The following describes two proteins that form a bound complex.

Sequence of the first protein:
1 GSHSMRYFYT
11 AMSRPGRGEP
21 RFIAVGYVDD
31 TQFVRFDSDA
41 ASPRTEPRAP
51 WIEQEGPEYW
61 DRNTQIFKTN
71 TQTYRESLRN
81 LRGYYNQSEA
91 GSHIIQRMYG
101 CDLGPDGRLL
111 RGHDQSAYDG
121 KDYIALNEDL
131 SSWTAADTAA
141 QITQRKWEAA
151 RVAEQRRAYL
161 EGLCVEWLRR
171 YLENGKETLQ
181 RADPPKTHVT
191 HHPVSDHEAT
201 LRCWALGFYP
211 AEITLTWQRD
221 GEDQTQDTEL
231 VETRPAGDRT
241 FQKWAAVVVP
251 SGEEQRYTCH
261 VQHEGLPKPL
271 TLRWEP

Residue-level contacts at the interface:
Residue K146 in the first protein is in contact with residue A12 in the second protein (closest heavy-atom distance 3.4 Å).
Residue R156 in the first protein is in contact with residue E3 in the second protein (closest heavy-atom distance 3.5 Å).
Residue N80 in the first protein interacts with residue Y13 in the second protein (closest heavy-atom distance 2.9 Å).
Residue L81 in the first protein interacts with residue Y13 in the second protein (closest heavy-atom distance 3.5 Å).
Residue I66 in the first protein interacts with residue E3 in the second protein (closest heavy-atom distance 3.5 Å).
Residue I66 in the first protein interacts with residue P4 in the second protein (closest heavy-atom distance 3.9 Å).
Residue Q155 in the first protein contacts residue E3 in the second protein (closest heavy-atom distance 4.2 Å).
Residue Y159 in the first protein is in contact with residue E3 in the second protein (closest heavy-atom distance 3.6 Å).
Residue Q96 in the first protein contacts residue Y13 in the second protein (closest heavy-atom distance 4.4 Å).
Residue Y9 in the first protein is in contact with residue P2 in the second protein (closest heavy-atom distance 3.7 Å).
Residue A150 in the first protein is in contact with residue T11 in the second protein (closest heavy-atom distance 3.7 Å).
Residue Y99 in the first protein contacts residue P2 in the second protein (closest heavy-atom distance 3.2 Å).
Residue Y59 in the first protein contacts residue L1 in the second protein (closest heavy-atom distance 4.0 Å).
Residue N70 in the first protein is in contact with residue L5 in the second protein (closest heavy-atom distance 4.0 Å).
Residue N63 in the first protein interacts with residue L1 in the second protein (closest heavy-atom distance 3.9 Å).
Residue Y159 in the first protein interacts with residue L1 in the second protein (closest heavy-atom distance 2.5 Å).
Residue R62 in the first protein is in contact with residue P4 in the second protein (closest heavy-atom distance 4.0 Å).
Residue Y159 in the first protein is in contact with residue P2 in the second protein (closest heavy-atom distance 3.5 Å).
Residue Y171 in the first protein contacts residue L1 in the second protein (closest heavy-atom distance 2.7 Å).
Residue Y159 in the first protein contacts residue P4 in the second protein (closest heavy-atom distance 3.5 Å).
Residue K146 in the first protein interacts with residue T11 in the second protein (closest heavy-atom distance 4.0 Å).
Residue T73 in the first protein interacts with residue L10 in the second protein (closest heavy-atom distance 3.3 Å).
Residue W147 in the first protein contacts residue Y13 in the second protein (closest heavy-atom distance 3.7 Å).
Residue F67 in the first protein interacts with residue P2 in the second protein (closest heavy-atom distance 3.7 Å).
Residue V152 in the first protein interacts with residue T11 in the second protein (closest heavy-atom distance 3.6 Å).
Residue Y7 in the first protein contacts residue P2 in the second protein (closest heavy-atom distance 3.3 Å).
Residue R97 in the first protein interacts with residue E3 in the second protein (closest heavy-atom distance 2.8 Å).
Residue K146 in the first protein contacts residue Y13 in the second protein (closest heavy-atom distance 2.7 Å).
Residue L163 in the first protein is in contact with residue P4 in the second protein (closest heavy-atom distance 3.4 Å).
Residue R97 in the first protein interacts with residue Y13 in the second protein (closest heavy-atom distance 4.0 Å).
Residue W167 in the first protein contacts residue L1 in the second protein (closest heavy-atom distance 3.6 Å).
Residue T73 in the first protein interacts with residue T11 in the second protein (closest heavy-atom distance 4.3 Å).
Residue N63 in the first protein is in contact with residue P2 in the second protein (closest heavy-atom distance 3.1 Å).
Residue T143 in the first protein is in contact with residue Y13 in the second protein (closest heavy-atom distance 2.6 Å).
Residue S116 in the first protein is in contact with residue Y13 in the second protein (closest heavy-atom distance 2.8 Å).
Residue S77 in the first protein contacts residue Y13 in the second protein (closest heavy-atom distance 2.9 Å).
Residue I95 in the first protein contacts residue Y13 in the second protein (closest heavy-atom distance 3.8 Å).
Residue T69 in the first protein is in contact with residue L5 in the second protein (closest heavy-atom distance 3.5 Å).
Residue Y9 in the first protein interacts with residue E3 in the second protein (closest heavy-atom distance 4.5 Å).
Residue Y84 in the first protein interacts with residue Y13 in the second protein (closest heavy-atom distance 2.8 Å).
Residue T69 in the first protein is in contact with residue L10 in the second protein (closest heavy-atom distance 4.1 Å).
Residue N80 in the first protein is in contact with residue A12 in the second protein (closest heavy-atom distance 4.2 Å).
Residue W147 in the first protein interacts with residue T11 in the second protein (closest heavy-atom distance 3.6 Å).
Residue S77 in the first protein is in contact with residue A12 in the second protein (closest heavy-atom distance 3.5 Å).
Residue I66 in the first protein interacts with residue P2 in the second protein (closest heavy-atom distance 3.9 Å).
Residue F33 in the first protein is in contact with residue L1 in the second protein (closest heavy-atom distance 4.7 Å).
Residue Y74 in the first protein interacts with residue Y13 in the second protein (closest heavy-atom distance 3.3 Å).
Residue R62 in the first protein is in contact with residue L1 in the second protein (closest heavy-atom distance 3.6 Å).
Residue M5 in the first protein interacts with residue L1 in the second protein (closest heavy-atom distance 3.9 Å).
Residue Y123 in the first protein is in contact with residue Y13 in the second protein (closest heavy-atom distance 3.8 Å).
Residue W147 in the first protein contacts residue A12 in the second protein (closest heavy-atom distance 3.0 Å).
Residue L163 in the first protein is in contact with residue L1 in the second protein (closest heavy-atom distance 4.0 Å).
Residue T73 in the first protein interacts with residue A12 in the second protein (closest heavy-atom distance 3.7 Å).
Residue Q65 in the first protein interacts with residue L5 in the second protein (closest heavy-atom distance 4.0 Å).
Residue Y99 in the first protein is in contact with residue E3 in the second protein (closest heavy-atom distance 2.9 Å).
Residue N70 in the first protein contacts residue L10 in the second protein (closest heavy-atom distance 3.8 Å).
Residue E76 in the first protein is in contact with residue A12 in the second protein (closest heavy-atom distance 3.5 Å).
Residue I66 in the first protein interacts with residue L5 in the second protein (closest heavy-atom distance 4.2 Å).
Residue Q155 in the first protein interacts with residue P6 in the second protein (closest heavy-atom distance 3.3 Å).
Residue Y7 in the first protein is in contact with residue L1 in the second protein (closest heavy-atom distance 2.9 Å).

Sequence of the second protein:
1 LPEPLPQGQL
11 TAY